Sequence of protein 1:
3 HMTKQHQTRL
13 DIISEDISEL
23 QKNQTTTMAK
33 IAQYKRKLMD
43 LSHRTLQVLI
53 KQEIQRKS

The following describes two proteins that form a bound complex.

Sequence of protein 2:
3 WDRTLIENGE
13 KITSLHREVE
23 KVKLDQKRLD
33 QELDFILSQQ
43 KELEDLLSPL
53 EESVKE

Interface contacts:
Residue L12 in protein 1 interacts with residue L17 in protein 2 (closest heavy-atom distance 4.3 Å).
Residue K32 in protein 1 interacts with residue L35 in protein 2 (closest heavy-atom distance 3.4 Å).
Residue H8 in protein 1 interacts with residue N10 in protein 2 (closest heavy-atom distance 3.9 Å).
Residue K39 in protein 1 is in contact with residue Q42 in protein 2 (closest heavy-atom distance 3.1 Å).
Residue Q57 in protein 1 is in contact with residue E58 in protein 2 (closest heavy-atom distance 4.5 Å).
Residue Y36 in protein 1 is in contact with residue Q42 in protein 2 (closest heavy-atom distance 3.0 Å).
Residue K39 in protein 1 contacts residue E46 in protein 2 (closest heavy-atom distance 3.5 Å).
Residue R11 in protein 1 interacts with residue I14 in protein 2 (closest heavy-atom distance 3.4 Å).
Residue T5 in protein 1 is in contact with residue L7 in protein 2 (closest heavy-atom distance 3.1 Å).
Residue M4 in protein 1 contacts residue I8 in protein 2 (closest heavy-atom distance 4.1 Å).
Residue H8 in protein 1 is in contact with residue L7 in protein 2 (closest heavy-atom distance 3.6 Å).
Residue R46 in protein 1 contacts residue L49 in protein 2 (closest heavy-atom distance 4.2 Å).
Residue I15 in protein 1 is in contact with residue H18 in protein 2 (closest heavy-atom distance 4.0 Å).
Residue M4 in protein 1 contacts residue L7 in protein 2 (closest heavy-atom distance 3.5 Å).
Residue Q54 in protein 1 is in contact with residue V56 in protein 2 (closest heavy-atom distance 4.7 Å).
Residue L22 in protein 1 is in contact with residue K25 in protein 2 (closest heavy-atom distance 4.1 Å).
Residue I15 in protein 1 interacts with residue V21 in protein 2 (closest heavy-atom distance 4.1 Å).
Residue L43 in protein 1 contacts residue L49 in protein 2 (closest heavy-atom distance 3.3 Å).
Residue I15 in protein 1 interacts with residue I14 in protein 2 (closest heavy-atom distance 3.6 Å).
Residue Y36 in protein 1 contacts residue L39 in protein 2 (closest heavy-atom distance 3.3 Å).
Residue V50 in protein 1 is in contact with residue E53 in protein 2 (closest heavy-atom distance 3.8 Å).
Residue L22 in protein 1 interacts with residue V24 in protein 2 (closest heavy-atom distance 3.6 Å).
Residue H8 in protein 1 is in contact with residue I14 in protein 2 (closest heavy-atom distance 3.5 Å).
Residue L12 in protein 1 is in contact with residue I14 in protein 2 (closest heavy-atom distance 4.0 Å).
Residue D18 in protein 1 contacts residue K25 in protein 2 (closest heavy-atom distance 3.1 Å).
Residue H8 in protein 1 is in contact with residue G11 in protein 2 (closest heavy-atom distance 3.5 Å).
Residue L22 in protein 1 interacts with residue Q28 in protein 2 (closest heavy-atom distance 2.9 Å).
Residue R46 in protein 1 interacts with residue E46 in protein 2 (closest heavy-atom distance 2.5 Å).
Residue H3 in protein 1 contacts residue L7 in protein 2 (closest heavy-atom distance 3.9 Å).
Residue R46 in protein 1 is in contact with residue S50 in protein 2 (closest heavy-atom distance 4.6 Å).
Residue I15 in protein 1 interacts with residue L17 in protein 2 (closest heavy-atom distance 3.8 Å).
Residue Q57 in protein 1 is in contact with residue V56 in protein 2 (closest heavy-atom distance 5.0 Å).
Residue N25 in protein 1 interacts with residue Q28 in protein 2 (closest heavy-atom distance 2.9 Å).
Residue K32 in protein 1 contacts residue D36 in protein 2 (closest heavy-atom distance 4.2 Å).
Residue T29 in protein 1 is in contact with residue L35 in protein 2 (closest heavy-atom distance 3.3 Å).
Residue L43 in protein 1 is in contact with residue Q42 in protein 2 (closest heavy-atom distance 4.2 Å).
Residue L22 in protein 1 contacts residue V21 in protein 2 (closest heavy-atom distance 4.5 Å).
Residue L43 in protein 1 interacts with residue E46 in protein 2 (closest heavy-atom distance 3.8 Å).
Residue R11 in protein 1 contacts residue H18 in protein 2 (closest heavy-atom distance 4.6 Å).
Residue T29 in protein 1 interacts with residue L31 in protein 2 (closest heavy-atom distance 4.6 Å).
Residue Y36 in protein 1 contacts residue L35 in protein 2 (closest heavy-atom distance 3.6 Å).
Residue V50 in protein 1 is in contact with residue V56 in protein 2 (closest heavy-atom distance 4.8 Å).
Residue Y36 in protein 1 interacts with residue I38 in protein 2 (closest heavy-atom distance 4.1 Å).
Residue I33 in protein 1 interacts with residue L35 in protein 2 (closest heavy-atom distance 3.5 Å).
Residue T47 in protein 1 interacts with residue L49 in protein 2 (closest heavy-atom distance 2.8 Å).
Residue Q26 in protein 1 contacts residue Q28 in protein 2 (closest heavy-atom distance 3.2 Å).
Residue T29 in protein 1 interacts with residue D32 in protein 2 (closest heavy-atom distance 3.5 Å).
Residue I19 in protein 1 is in contact with residue V21 in protein 2 (closest heavy-atom distance 3.8 Å).
Residue V50 in protein 1 is in contact with residue L52 in protein 2 (closest heavy-atom distance 4.2 Å).
Residue R46 in protein 1 is in contact with residue E53 in protein 2 (closest heavy-atom distance 3.0 Å).
Residue L40 in protein 1 is in contact with residue Q42 in protein 2 (closest heavy-atom distance 3.8 Å).
Residue L43 in protein 1 contacts residue L45 in protein 2 (closest heavy-atom distance 4.2 Å).
Residue D42 in protein 1 contacts residue E46 in protein 2 (closest heavy-atom distance 4.7 Å).
Residue D18 in protein 1 is in contact with residue E22 in protein 2 (closest heavy-atom distance 4.7 Å).
Residue K53 in protein 1 is in contact with residue V56 in protein 2 (closest heavy-atom distance 3.6 Å).
Residue D18 in protein 1 interacts with residue V21 in protein 2 (closest heavy-atom distance 4.1 Å).